Sequence of protein 1:
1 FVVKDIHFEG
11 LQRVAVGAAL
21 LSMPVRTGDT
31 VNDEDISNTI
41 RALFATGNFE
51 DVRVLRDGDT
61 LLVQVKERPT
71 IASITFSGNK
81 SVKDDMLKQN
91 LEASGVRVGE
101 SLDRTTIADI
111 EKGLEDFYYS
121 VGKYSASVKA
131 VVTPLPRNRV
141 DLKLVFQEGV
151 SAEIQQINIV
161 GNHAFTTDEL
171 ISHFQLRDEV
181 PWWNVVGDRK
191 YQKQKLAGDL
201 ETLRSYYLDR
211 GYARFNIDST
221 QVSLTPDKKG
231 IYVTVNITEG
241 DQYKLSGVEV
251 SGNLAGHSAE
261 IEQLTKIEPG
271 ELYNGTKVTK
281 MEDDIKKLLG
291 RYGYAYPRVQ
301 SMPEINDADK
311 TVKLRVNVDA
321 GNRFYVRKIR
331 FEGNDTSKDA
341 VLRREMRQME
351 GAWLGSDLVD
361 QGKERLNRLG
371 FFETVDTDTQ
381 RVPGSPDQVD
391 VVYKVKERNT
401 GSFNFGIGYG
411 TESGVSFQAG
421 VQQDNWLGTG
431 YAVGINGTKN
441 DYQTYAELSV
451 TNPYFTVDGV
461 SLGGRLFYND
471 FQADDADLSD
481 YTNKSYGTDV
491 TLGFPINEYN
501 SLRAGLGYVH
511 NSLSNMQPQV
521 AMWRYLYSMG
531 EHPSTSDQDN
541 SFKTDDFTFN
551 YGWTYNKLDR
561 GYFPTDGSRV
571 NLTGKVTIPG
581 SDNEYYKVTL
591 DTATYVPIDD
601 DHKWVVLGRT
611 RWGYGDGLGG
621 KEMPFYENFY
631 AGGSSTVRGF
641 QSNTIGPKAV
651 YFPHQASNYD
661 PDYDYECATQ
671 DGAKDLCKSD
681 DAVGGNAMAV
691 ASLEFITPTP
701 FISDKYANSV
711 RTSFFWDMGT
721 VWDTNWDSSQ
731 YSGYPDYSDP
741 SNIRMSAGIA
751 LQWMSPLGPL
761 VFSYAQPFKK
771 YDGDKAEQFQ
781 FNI

Residue-level contacts at the interface:
Residue L20 in protein 1 interacts with residue Y146 in protein 2 (closest heavy-atom distance 4.7 Å).
Residue V16 in protein 1 is in contact with residue Y146 in protein 2 (closest heavy-atom distance 4.9 Å).
Residue D5 in protein 1 is in contact with residue G87 in protein 2 (closest heavy-atom distance 4.7 Å).
Residue D5 in protein 1 contacts residue Y146 in protein 2 (closest heavy-atom distance 4.0 Å).
Residue G17 in protein 1 is in contact with residue E85 in protein 2 (closest heavy-atom distance 3.7 Å).
Residue V16 in protein 1 interacts with residue E85 in protein 2 (closest heavy-atom distance 3.5 Å).

Sequence of protein 2:
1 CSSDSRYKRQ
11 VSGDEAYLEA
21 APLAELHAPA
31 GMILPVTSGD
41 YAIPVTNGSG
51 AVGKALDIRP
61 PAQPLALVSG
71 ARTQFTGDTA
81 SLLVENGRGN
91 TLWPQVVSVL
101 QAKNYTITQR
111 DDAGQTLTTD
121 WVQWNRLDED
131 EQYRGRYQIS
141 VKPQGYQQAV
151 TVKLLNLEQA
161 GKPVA

These two protein chains interact to form a complex.